Contacts between the two chains:
Residue L305 in protein 2 interacts with residue L32 in protein 1 (closest heavy-atom distance 4.0 Å).
Residue K45 in protein 2 contacts residue D28 in protein 1 (closest heavy-atom distance 3.3 Å).
Residue L53 in protein 2 contacts residue N42 in protein 1 (closest heavy-atom distance 3.6 Å).
Residue M161 in protein 2 interacts with residue L31 in protein 1 (closest heavy-atom distance 3.5 Å).
Residue F52 in protein 2 contacts residue N47 in protein 1 (closest heavy-atom distance 3.7 Å).
Residue K48 in protein 2 contacts residue L32 in protein 1 (closest heavy-atom distance 3.6 Å).
Residue T69 in protein 2 interacts with residue T53 in protein 1 (closest heavy-atom distance 3.9 Å).
Residue A306 in protein 2 is in contact with residue L31 in protein 1 (closest heavy-atom distance 3.3 Å).
Residue V77 in protein 2 is in contact with residue L31 in protein 1 (closest heavy-atom distance 3.3 Å).
Residue F52 in protein 2 is in contact with residue N42 in protein 1 (closest heavy-atom distance 3.6 Å).
Residue T69 in protein 2 contacts residue C52 in protein 1 (closest heavy-atom distance 4.4 Å).
Residue R78 in protein 2 contacts residue D28 in protein 1 (closest heavy-atom distance 3.8 Å).
Residue E75 in protein 2 is in contact with residue L31 in protein 1 (closest heavy-atom distance 3.0 Å).
Residue R308 in protein 2 is in contact with residue S33 in protein 1 (closest heavy-atom distance 3.9 Å).
Residue V76 in protein 2 is in contact with residue D28 in protein 1 (closest heavy-atom distance 3.9 Å).
Residue N65 in protein 2 contacts residue S55 in protein 1 (closest heavy-atom distance 3.8 Å).
Residue T307 in protein 2 is in contact with residue L32 in protein 1 (closest heavy-atom distance 3.3 Å).
Residue N54 in protein 2 interacts with residue V51 in protein 1 (closest heavy-atom distance 3.9 Å).
Residue S68 in protein 2 is in contact with residue C52 in protein 1 (closest heavy-atom distance 3.6 Å).
Residue F52 in protein 2 is in contact with residue I44 in protein 1 (closest heavy-atom distance 3.9 Å).
Residue S68 in protein 2 is in contact with residue V51 in protein 1 (closest heavy-atom distance 3.7 Å).
Residue S73 in protein 2 is in contact with residue I44 in protein 1 (closest heavy-atom distance 4.4 Å).
Residue E75 in protein 2 interacts with residue S33 in protein 1 (closest heavy-atom distance 2.4 Å).
Residue R308 in protein 2 is in contact with residue L32 in protein 1 (closest heavy-atom distance 3.4 Å).
Residue S74 in protein 2 is in contact with residue N24 in protein 1 (closest heavy-atom distance 3.6 Å).
Residue A55 in protein 2 is in contact with residue V51 in protein 1 (closest heavy-atom distance 4.4 Å).
Residue N65 in protein 2 interacts with residue K56 in protein 1 (closest heavy-atom distance 3.8 Å).
Residue D50 in protein 2 interacts with residue S35 in protein 1 (closest heavy-atom distance 3.9 Å).
Residue E163 in protein 2 interacts with residue L31 in protein 1 (closest heavy-atom distance 3.7 Å).
Residue N65 in protein 2 contacts residue S54 in protein 1 (closest heavy-atom distance 3.4 Å).
Residue N54 in protein 2 is in contact with residue N47 in protein 1 (closest heavy-atom distance 2.5 Å).
Residue I67 in protein 2 interacts with residue C52 in protein 1 (closest heavy-atom distance 3.5 Å).
Residue V76 in protein 2 is in contact with residue S29 in protein 1 (closest heavy-atom distance 3.3 Å).
Residue T66 in protein 2 contacts residue S54 in protein 1 (closest heavy-atom distance 3.5 Å).
Residue N54 in protein 2 interacts with residue N42 in protein 1 (closest heavy-atom distance 3.5 Å).
Residue E192 in protein 2 interacts with residue N34 in protein 1 (closest heavy-atom distance 3.1 Å).
Residue V77 in protein 2 contacts residue S29 in protein 1 (closest heavy-atom distance 3.2 Å).
Residue I67 in protein 2 contacts residue T53 in protein 1 (closest heavy-atom distance 3.2 Å).
Residue E196 in protein 2 interacts with residue I36 in protein 1 (closest heavy-atom distance 3.6 Å).
Residue V77 in protein 2 contacts residue G30 in protein 1 (closest heavy-atom distance 3.7 Å).
Residue V76 in protein 2 contacts residue Q27 in protein 1 (closest heavy-atom distance 3.9 Å).
Residue E75 in protein 2 contacts residue L32 in protein 1 (closest heavy-atom distance 3.4 Å).
Residue L305 in protein 2 is in contact with residue G30 in protein 1 (closest heavy-atom distance 4.4 Å).
Residue G194 in protein 2 interacts with residue I36 in protein 1 (closest heavy-atom distance 3.6 Å).
Residue N65 in protein 2 contacts residue T53 in protein 1 (closest heavy-atom distance 3.8 Å).
Residue T69 in protein 2 is in contact with residue V51 in protein 1 (closest heavy-atom distance 2.8 Å).
Residue F52 in protein 2 interacts with residue Q41 in protein 1 (closest heavy-atom distance 3.6 Å).
Residue D195 in protein 2 interacts with residue I36 in protein 1 (closest heavy-atom distance 3.3 Å).
Residue A306 in protein 2 interacts with residue L32 in protein 1 (closest heavy-atom distance 3.1 Å).
Residue T69 in protein 2 is in contact with residue G50 in protein 1 (closest heavy-atom distance 3.0 Å).
Residue Q164 in protein 2 is in contact with residue L31 in protein 1 (closest heavy-atom distance 4.0 Å).
Residue R308 in protein 2 interacts with residue L31 in protein 1 (closest heavy-atom distance 3.5 Å).
Residue R308 in protein 2 interacts with residue N34 in protein 1 (closest heavy-atom distance 3.4 Å).
Residue R78 in protein 2 interacts with residue S29 in protein 1 (closest heavy-atom distance 3.2 Å).
Residue V77 in protein 2 contacts residue L32 in protein 1 (closest heavy-atom distance 3.5 Å).
Residue T66 in protein 2 interacts with residue C52 in protein 1 (closest heavy-atom distance 3.5 Å).
Residue L193 in protein 2 is in contact with residue I36 in protein 1 (closest heavy-atom distance 3.4 Å).
Residue T307 in protein 2 interacts with residue S33 in protein 1 (closest heavy-atom distance 4.3 Å).
Residue P162 in protein 2 interacts with residue L31 in protein 1 (closest heavy-atom distance 3.2 Å).
Residue T66 in protein 2 is in contact with residue T53 in protein 1 (closest heavy-atom distance 3.7 Å).

Sequence of protein 2:
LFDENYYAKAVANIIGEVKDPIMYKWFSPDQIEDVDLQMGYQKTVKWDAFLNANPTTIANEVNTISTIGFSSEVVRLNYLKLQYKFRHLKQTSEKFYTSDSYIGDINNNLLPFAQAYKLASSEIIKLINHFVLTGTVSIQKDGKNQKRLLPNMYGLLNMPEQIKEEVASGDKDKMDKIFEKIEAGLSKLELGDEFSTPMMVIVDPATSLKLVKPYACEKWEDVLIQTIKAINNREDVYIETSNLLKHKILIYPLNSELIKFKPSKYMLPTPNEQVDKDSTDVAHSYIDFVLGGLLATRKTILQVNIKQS

Sequence of protein 1:
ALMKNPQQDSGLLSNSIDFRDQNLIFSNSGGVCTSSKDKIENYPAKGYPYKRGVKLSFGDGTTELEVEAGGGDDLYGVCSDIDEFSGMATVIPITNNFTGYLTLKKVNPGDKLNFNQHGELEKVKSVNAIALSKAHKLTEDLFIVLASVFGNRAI

These two protein chains interact to form a complex.